Sequence of chain A:
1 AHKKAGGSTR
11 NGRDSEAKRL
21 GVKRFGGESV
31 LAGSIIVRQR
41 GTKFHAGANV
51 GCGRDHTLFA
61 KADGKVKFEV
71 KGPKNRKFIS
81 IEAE

Contacts between the two chains:
Residue L21 in chain B is in contact with residue K61 in chain A (closest heavy-atom distance 4.6 Å).
Residue R16 in chain B is in contact with residue A46 in chain A (closest heavy-atom distance 5.0 Å).
Residue E20 in chain B is in contact with residue H45 in chain A (closest heavy-atom distance 3.3 Å).
Residue E20 in chain B is in contact with residue A48 in chain A (closest heavy-atom distance 3.9 Å).
Residue L21 in chain B interacts with residue G47 in chain A (closest heavy-atom distance 4.9 Å).
Residue E20 in chain B interacts with residue V50 in chain A (closest heavy-atom distance 3.8 Å).
Residue R16 in chain B interacts with residue F78 in chain A (closest heavy-atom distance 4.8 Å).
Residue R16 in chain B is in contact with residue F44 in chain A (closest heavy-atom distance 4.1 Å).
Residue E20 in chain B is in contact with residue G47 in chain A (closest heavy-atom distance 3.1 Å).
Residue E20 in chain B interacts with residue A46 in chain A (closest heavy-atom distance 4.1 Å).
Residue R16 in chain B contacts residue H45 in chain A (closest heavy-atom distance 3.0 Å).

These two protein chains interact to form a complex.

Sequence of chain B:
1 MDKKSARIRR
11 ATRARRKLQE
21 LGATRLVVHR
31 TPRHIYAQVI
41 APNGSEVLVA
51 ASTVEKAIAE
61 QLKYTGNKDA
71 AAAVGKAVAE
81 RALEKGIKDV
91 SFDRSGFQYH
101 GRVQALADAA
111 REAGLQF